Residue-level contacts at the interface:
Residue R210 in protein 2 contacts residue N222 in protein 1 (closest heavy-atom distance 3.0 Å).
Residue Y115 in protein 2 contacts residue I205 in protein 1 (closest heavy-atom distance 3.0 Å).
Residue E144 in protein 2 interacts with residue G201 in protein 1 (closest heavy-atom distance 2.8 Å).
Residue R216 in protein 2 is in contact with residue D233 in protein 1 (closest heavy-atom distance 3.1 Å).
Residue H138 in protein 2 interacts with residue H161 in protein 1 (closest heavy-atom distance 3.4 Å).
Residue G215 in protein 2 interacts with residue R230 in protein 1 (closest heavy-atom distance 2.9 Å).
Residue S128 in protein 2 contacts residue N204 in protein 1 (closest heavy-atom distance 3.3 Å).
Residue E136 in protein 2 interacts with residue H161 in protein 1 (closest heavy-atom distance 2.2 Å).
Residue Y141 in protein 2 is in contact with residue H161 in protein 1 (closest heavy-atom distance 3.2 Å).
Residue S221 in protein 2 interacts with residue D135 in protein 1 (closest heavy-atom distance 2.9 Å).
Residue R18 in protein 2 is in contact with residue V158 in protein 1 (closest heavy-atom distance 2.9 Å).
Residue F220 in protein 2 interacts with residue D135 in protein 1 (closest heavy-atom distance 3.0 Å).
Residue R18 in protein 2 is in contact with residue T94 in protein 1 (closest heavy-atom distance 3.4 Å).
Residue I21 in protein 2 is in contact with residue R93 in protein 1 (closest heavy-atom distance 2.8 Å).
Residue E23 in protein 2 is in contact with residue R93 in protein 1 (closest heavy-atom distance 3.1 Å).
Residue A133 in protein 2 contacts residue G68 in protein 1 (closest heavy-atom distance 3.5 Å).
Residue L26 in protein 2 contacts residue N67 in protein 1 (closest heavy-atom distance 3.3 Å).
Residue R18 in protein 2 interacts with residue R93 in protein 1 (closest heavy-atom distance 3.1 Å).
Residue L217 in protein 2 contacts residue R138 in protein 1 (closest heavy-atom distance 2.7 Å).
Residue R123 in protein 2 interacts with residue E211 in protein 1 (closest heavy-atom distance 2.8 Å).
Residue E136 in protein 2 is in contact with residue H156 in protein 1 (closest heavy-atom distance 3.2 Å).
Residue R210 in protein 2 contacts residue D221 in protein 1 (closest heavy-atom distance 3.0 Å).
Residue R123 in protein 2 contacts residue T206 in protein 1 (closest heavy-atom distance 2.6 Å).
Residue R123 in protein 2 is in contact with residue C208 in protein 1 (closest heavy-atom distance 3.0 Å).
Residue R18 in protein 2 interacts with residue E162 in protein 1 (closest heavy-atom distance 2.4 Å).
Residue R18 in protein 2 contacts residue R159 in protein 1 (closest heavy-atom distance 2.5 Å).
Residue Y157 in protein 2 contacts residue P238 in protein 1 (closest heavy-atom distance 3.4 Å).
Residue S221 in protein 2 is in contact with residue E134 in protein 1 (closest heavy-atom distance 3.4 Å).
Residue G12 in protein 2 is in contact with residue D160 in protein 1 (closest heavy-atom distance 3.2 Å).
Residue E136 in protein 2 interacts with residue D160 in protein 1 (closest heavy-atom distance 3.1 Å).
Residue Q20 in protein 2 interacts with residue W11 in protein 1 (closest heavy-atom distance 3.2 Å).
Residue H211 in protein 2 contacts residue E229 in protein 1 (closest heavy-atom distance 3.5 Å).
Residue R156 in protein 2 interacts with residue D233 in protein 1 (closest heavy-atom distance 2.3 Å).
Residue Y141 in protein 2 interacts with residue N164 in protein 1 (closest heavy-atom distance 3.2 Å).
Residue D29 in protein 2 is in contact with residue R69 in protein 1 (closest heavy-atom distance 3.2 Å).
Residue R17 in protein 2 contacts residue P96 in protein 1 (closest heavy-atom distance 3.5 Å).
Residue G12 in protein 2 is in contact with residue R159 in protein 1 (closest heavy-atom distance 3.1 Å).
Residue G215 in protein 2 interacts with residue R138 in protein 1 (closest heavy-atom distance 3.0 Å).
Residue Y141 in protein 2 interacts with residue Y202 in protein 1 (closest heavy-atom distance 2.5 Å).
Residue Y157 in protein 2 contacts residue I239 in protein 1 (closest heavy-atom distance 3.1 Å).
Residue C132 in protein 2 contacts residue E211 in protein 1 (closest heavy-atom distance 3.5 Å).
Residue Y115 in protein 2 contacts residue E229 in protein 1 (closest heavy-atom distance 2.3 Å).
Residue K218 in protein 2 interacts with residue H183 in protein 1 (closest heavy-atom distance 3.1 Å).
Residue R156 in protein 2 contacts residue E229 in protein 1 (closest heavy-atom distance 2.8 Å).
Residue P129 in protein 2 contacts residue T206 in protein 1 (closest heavy-atom distance 3.4 Å).
Residue R156 in protein 2 is in contact with residue D237 in protein 1 (closest heavy-atom distance 2.6 Å).
Residue H207 in protein 2 interacts with residue D221 in protein 1 (closest heavy-atom distance 3.3 Å).
Residue H211 in protein 2 contacts residue D233 in protein 1 (closest heavy-atom distance 2.9 Å).
Residue V13 in protein 2 is in contact with residue R93 in protein 1 (closest heavy-atom distance 3.5 Å).
Residue S208 in protein 2 is in contact with residue E229 in protein 1 (closest heavy-atom distance 3.3 Å).
Residue R156 in protein 2 is in contact with residue A232 in protein 1 (closest heavy-atom distance 3.4 Å).
Residue R17 in protein 2 is in contact with residue V97 in protein 1 (closest heavy-atom distance 3.5 Å).
Residue K119 in protein 2 interacts with residue T206 in protein 1 (closest heavy-atom distance 3.5 Å).
Residue Y141 in protein 2 is in contact with residue N204 in protein 1 (closest heavy-atom distance 3.0 Å).
Residue K218 in protein 2 is in contact with residue D181 in protein 1 (closest heavy-atom distance 2.9 Å).
Residue T142 in protein 2 is in contact with residue Y202 in protein 1 (closest heavy-atom distance 3.5 Å).
Residue A135 in protein 2 is in contact with residue D160 in protein 1 (closest heavy-atom distance 3.2 Å).
Residue A139 in protein 2 interacts with residue H161 in protein 1 (closest heavy-atom distance 3.0 Å).
Residue C132 in protein 2 is in contact with residue C208 in protein 1 (closest heavy-atom distance 2.0 Å).
Residue Y157 in protein 2 interacts with residue D237 in protein 1 (closest heavy-atom distance 2.2 Å).

Sequence of protein 2:
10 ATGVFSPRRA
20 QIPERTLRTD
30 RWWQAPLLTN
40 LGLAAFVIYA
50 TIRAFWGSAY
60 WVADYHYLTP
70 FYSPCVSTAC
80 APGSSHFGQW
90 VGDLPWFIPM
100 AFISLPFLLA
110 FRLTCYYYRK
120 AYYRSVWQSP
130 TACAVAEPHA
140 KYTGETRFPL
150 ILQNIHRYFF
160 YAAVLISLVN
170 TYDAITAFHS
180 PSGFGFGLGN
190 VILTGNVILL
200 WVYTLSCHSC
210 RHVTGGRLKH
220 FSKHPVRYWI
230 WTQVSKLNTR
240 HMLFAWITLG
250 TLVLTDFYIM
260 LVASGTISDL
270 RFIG

The following describes two proteins that form a bound complex.

Sequence of protein 1:
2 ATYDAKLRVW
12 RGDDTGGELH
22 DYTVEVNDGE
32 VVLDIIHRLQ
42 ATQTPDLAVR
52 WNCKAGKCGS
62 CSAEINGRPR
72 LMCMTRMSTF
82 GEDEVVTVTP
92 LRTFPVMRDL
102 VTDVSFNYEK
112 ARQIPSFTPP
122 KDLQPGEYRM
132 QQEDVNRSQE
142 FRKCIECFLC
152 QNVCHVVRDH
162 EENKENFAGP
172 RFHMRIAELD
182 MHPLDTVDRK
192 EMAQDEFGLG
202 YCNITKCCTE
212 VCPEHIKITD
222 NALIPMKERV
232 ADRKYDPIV